Sequence of the second protein:
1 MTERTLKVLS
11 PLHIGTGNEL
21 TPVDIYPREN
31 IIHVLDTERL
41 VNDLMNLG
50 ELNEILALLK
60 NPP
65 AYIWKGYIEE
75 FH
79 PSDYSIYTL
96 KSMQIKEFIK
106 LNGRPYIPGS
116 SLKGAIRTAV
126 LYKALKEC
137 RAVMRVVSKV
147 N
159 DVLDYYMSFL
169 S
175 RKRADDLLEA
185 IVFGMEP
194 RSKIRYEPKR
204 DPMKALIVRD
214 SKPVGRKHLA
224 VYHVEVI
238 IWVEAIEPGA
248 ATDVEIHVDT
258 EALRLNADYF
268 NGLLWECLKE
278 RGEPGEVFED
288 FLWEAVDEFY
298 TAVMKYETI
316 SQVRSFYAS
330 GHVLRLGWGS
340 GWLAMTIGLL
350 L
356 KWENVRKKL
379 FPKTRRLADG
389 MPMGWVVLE

The following describes two proteins that form a bound complex.

Interface contacts:
Residue L58 in the second protein is in contact with residue H147 in the first protein (closest heavy-atom distance 5.0 Å).
Residue N18 in the second protein is in contact with residue K98 in the first protein (closest heavy-atom distance 3.1 Å).
Residue L58 in the second protein interacts with residue Y130 in the first protein (closest heavy-atom distance 4.8 Å).
Residue L57 in the second protein is in contact with residue L127 in the first protein (closest heavy-atom distance 5.0 Å).
Residue L57 in the second protein interacts with residue T131 in the first protein (closest heavy-atom distance 3.3 Å).
Residue L58 in the second protein interacts with residue T131 in the first protein (closest heavy-atom distance 4.7 Å).
Residue T21 in the second protein interacts with residue V132 in the first protein (closest heavy-atom distance 3.8 Å).
Residue N60 in the second protein is in contact with residue T131 in the first protein (closest heavy-atom distance 4.1 Å).
Residue L58 in the second protein is in contact with residue L127 in the first protein (closest heavy-atom distance 4.4 Å).
Residue I54 in the second protein interacts with residue L127 in the first protein (closest heavy-atom distance 4.0 Å).

Sequence of the first protein:
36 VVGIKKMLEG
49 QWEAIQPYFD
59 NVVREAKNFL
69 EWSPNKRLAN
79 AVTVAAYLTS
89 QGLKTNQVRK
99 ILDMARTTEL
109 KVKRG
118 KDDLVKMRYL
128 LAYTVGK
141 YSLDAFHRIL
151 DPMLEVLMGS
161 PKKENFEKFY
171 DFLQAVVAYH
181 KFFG